This data describes a binding interaction between two proteins.

Sequence of the second protein:
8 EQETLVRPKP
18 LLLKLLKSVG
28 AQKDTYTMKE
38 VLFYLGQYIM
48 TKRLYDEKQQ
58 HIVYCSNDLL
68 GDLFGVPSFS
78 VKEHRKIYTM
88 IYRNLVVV

Contacts between the two chains:
Residue Y52 in the second protein contacts residue F2 in the first protein (closest heavy-atom distance 3.9 Å).
Residue H81 in the second protein contacts residue L9 in the first protein (closest heavy-atom distance 3.1 Å).
Residue F40 in the second protein is in contact with residue W6 in the first protein (closest heavy-atom distance 4.7 Å).
Residue I84 in the second protein contacts residue L9 in the first protein (closest heavy-atom distance 3.9 Å).
Residue H81 in the second protein is in contact with residue G8 in the first protein (closest heavy-atom distance 3.4 Å).
Residue M47 in the second protein contacts residue M3 in the first protein (closest heavy-atom distance 3.3 Å).
Residue Q57 in the second protein interacts with residue R1 in the first protein (closest heavy-atom distance 2.6 Å).
Residue F76 in the second protein contacts residue W6 in the first protein (closest heavy-atom distance 4.4 Å).
Residue Q57 in the second protein interacts with residue F2 in the first protein (closest heavy-atom distance 2.8 Å).
Residue Q57 in the second protein contacts residue Y5 in the first protein (closest heavy-atom distance 3.9 Å).
Residue Q44 in the second protein is in contact with residue M3 in the first protein (closest heavy-atom distance 3.5 Å).
Residue G43 in the second protein interacts with residue W6 in the first protein (closest heavy-atom distance 3.4 Å).
Residue V78 in the second protein interacts with residue W6 in the first protein (closest heavy-atom distance 3.6 Å).
Residue V78 in the second protein is in contact with residue Y5 in the first protein (closest heavy-atom distance 3.3 Å).
Residue V60 in the second protein interacts with residue F2 in the first protein (closest heavy-atom distance 3.9 Å).
Residue L39 in the second protein contacts residue W6 in the first protein (closest heavy-atom distance 3.0 Å).
Residue V78 in the second protein is in contact with residue L9 in the first protein (closest heavy-atom distance 3.9 Å).
Residue I46 in the second protein interacts with residue W6 in the first protein (closest heavy-atom distance 3.8 Å).
Residue I46 in the second protein contacts residue F2 in the first protein (closest heavy-atom distance 3.6 Å).
Residue I84 in the second protein interacts with residue W6 in the first protein (closest heavy-atom distance 4.4 Å).
Residue V78 in the second protein is in contact with residue F2 in the first protein (closest heavy-atom distance 3.6 Å).
Residue L39 in the second protein contacts residue L9 in the first protein (closest heavy-atom distance 4.1 Å).
Residue M47 in the second protein contacts residue F2 in the first protein (closest heavy-atom distance 3.2 Å).
Residue G43 in the second protein contacts residue F2 in the first protein (closest heavy-atom distance 3.6 Å).
Residue K79 in the second protein is in contact with residue Y5 in the first protein (closest heavy-atom distance 4.1 Å).
Residue H58 in the second protein contacts residue Y5 in the first protein (closest heavy-atom distance 3.6 Å).
Residue L42 in the second protein contacts residue W6 in the first protein (closest heavy-atom distance 3.6 Å).
Residue Y85 in the second protein is in contact with residue L9 in the first protein (closest heavy-atom distance 2.6 Å).

Sequence of the first protein:
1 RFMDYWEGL